Sequence of the first protein:
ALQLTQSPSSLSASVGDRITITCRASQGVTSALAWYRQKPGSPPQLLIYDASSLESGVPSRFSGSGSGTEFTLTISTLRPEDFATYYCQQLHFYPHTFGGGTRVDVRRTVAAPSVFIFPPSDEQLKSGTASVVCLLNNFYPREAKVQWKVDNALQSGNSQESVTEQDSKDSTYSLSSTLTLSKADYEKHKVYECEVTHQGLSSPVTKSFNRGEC

Sequence of the second protein:
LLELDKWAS

The following describes two proteins that form a bound complex.

Contacts between the two chains:
Residue F93 in the first protein is in contact with residue L4 in the second protein (closest heavy-atom distance 3.6 Å).
Residue A1 in the first protein contacts residue L1 in the second protein (closest heavy-atom distance 4.9 Å).
Residue Y94 in the first protein interacts with residue D5 in the second protein (closest heavy-atom distance 3.5 Å).
Residue L91 in the first protein is in contact with residue D5 in the second protein (closest heavy-atom distance 3.0 Å).
Residue Y94 in the first protein contacts residue E3 in the second protein (closest heavy-atom distance 2.8 Å).
Residue Q27 in the first protein is in contact with residue L2 in the second protein (closest heavy-atom distance 3.3 Å).
Residue H96 in the first protein contacts residue D5 in the second protein (closest heavy-atom distance 2.8 Å).
Residue H92 in the first protein is in contact with residue E3 in the second protein (closest heavy-atom distance 4.5 Å).
Residue H92 in the first protein interacts with residue D5 in the second protein (closest heavy-atom distance 2.7 Å).
Residue Y94 in the first protein is in contact with residue K6 in the second protein (closest heavy-atom distance 3.2 Å).
Residue F93 in the first protein interacts with residue E3 in the second protein (closest heavy-atom distance 3.2 Å).
Residue H92 in the first protein is in contact with residue L4 in the second protein (closest heavy-atom distance 3.5 Å).
Residue F93 in the first protein contacts residue L2 in the second protein (closest heavy-atom distance 3.7 Å).
Residue F93 in the first protein contacts residue D5 in the second protein (closest heavy-atom distance 4.1 Å).
Residue Y94 in the first protein contacts residue L2 in the second protein (closest heavy-atom distance 4.2 Å).
Residue H92 in the first protein interacts with residue A8 in the second protein (closest heavy-atom distance 3.9 Å).
Residue A1 in the first protein interacts with residue L2 in the second protein (closest heavy-atom distance 4.7 Å).
Residue L2 in the first protein contacts residue L2 in the second protein (closest heavy-atom distance 3.9 Å).
Residue Y94 in the first protein contacts residue L4 in the second protein (closest heavy-atom distance 3.3 Å).